Sequence of the first protein:
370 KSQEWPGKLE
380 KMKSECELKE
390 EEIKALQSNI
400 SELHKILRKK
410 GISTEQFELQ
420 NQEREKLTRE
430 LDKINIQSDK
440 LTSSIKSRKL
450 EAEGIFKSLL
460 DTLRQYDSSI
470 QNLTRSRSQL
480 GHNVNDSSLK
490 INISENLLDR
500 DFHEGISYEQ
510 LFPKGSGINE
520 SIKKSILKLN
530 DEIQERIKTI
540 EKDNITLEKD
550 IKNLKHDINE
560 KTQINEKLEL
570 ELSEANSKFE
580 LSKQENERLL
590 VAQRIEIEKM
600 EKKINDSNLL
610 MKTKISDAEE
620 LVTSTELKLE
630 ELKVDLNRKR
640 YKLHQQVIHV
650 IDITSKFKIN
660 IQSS

Contacts between the two chains:
Residue I596 in the first protein contacts residue L376 in the second protein (closest heavy-atom distance 4.8 Å).
Residue L430 in the first protein is in contact with residue L262 in the second protein (closest heavy-atom distance 5.0 Å).
Residue S437 in the first protein contacts residue L273 in the second protein (closest heavy-atom distance 4.7 Å).
Residue I517 in the first protein interacts with residue E296 in the second protein (closest heavy-atom distance 3.8 Å).
Residue F501 in the first protein is in contact with residue N282 in the second protein (closest heavy-atom distance 3.3 Å).
Residue I505 in the first protein interacts with residue T289 in the second protein (closest heavy-atom distance 5.0 Å).
Residue L395 in the first protein interacts with residue L237 in the second protein (closest heavy-atom distance 4.5 Å).
Residue F501 in the first protein contacts residue A278 in the second protein (closest heavy-atom distance 4.0 Å).
Residue S412 in the first protein interacts with residue T250 in the second protein (closest heavy-atom distance 4.9 Å).
Residue K388 in the first protein is in contact with residue L230 in the second protein (closest heavy-atom distance 4.9 Å).
Residue L546 in the first protein contacts residue L325 in the second protein (closest heavy-atom distance 4.0 Å).
Residue I532 in the first protein is in contact with residue S311 in the second protein (closest heavy-atom distance 4.7 Å).
Residue L430 in the first protein interacts with residue L266 in the second protein (closest heavy-atom distance 4.4 Å).
Residue L440 in the first protein contacts residue L276 in the second protein (closest heavy-atom distance 4.1 Å).
Residue N585 in the first protein contacts residue T365 in the second protein (closest heavy-atom distance 4.2 Å).
Residue Q592 in the first protein is in contact with residue N372 in the second protein (closest heavy-atom distance 4.0 Å).
Residue L635 in the first protein is in contact with residue F421 in the second protein (closest heavy-atom distance 4.5 Å).
Residue W374 in the first protein contacts residue Y216 in the second protein (closest heavy-atom distance 4.7 Å).
Residue T624 in the first protein is in contact with residue L410 in the second protein (closest heavy-atom distance 4.5 Å).
Residue L642 in the first protein interacts with residue I428 in the second protein (closest heavy-atom distance 4.7 Å).
Residue I411 in the first protein interacts with residue S248 in the second protein (closest heavy-atom distance 4.5 Å).
Residue L567 in the first protein contacts residue L347 in the second protein (closest heavy-atom distance 4.0 Å).
Residue G504 in the first protein contacts residue N282 in the second protein (closest heavy-atom distance 4.1 Å).
Residue L567 in the first protein is in contact with residue L351 in the second protein (closest heavy-atom distance 4.9 Å).
Residue T413 in the first protein is in contact with residue T250 in the second protein (closest heavy-atom distance 4.6 Å).
Residue F501 in the first protein is in contact with residue Q279 in the second protein (closest heavy-atom distance 3.7 Å).
Residue K560 in the first protein contacts residue I340 in the second protein (closest heavy-atom distance 4.8 Å).
Residue I505 in the first protein contacts residue T286 in the second protein (closest heavy-atom distance 3.6 Å).
Residue Y507 in the first protein is in contact with residue T289 in the second protein (closest heavy-atom distance 3.8 Å).
Residue L402 in the first protein interacts with residue L244 in the second protein (closest heavy-atom distance 4.2 Å).
Residue A574 in the first protein interacts with residue Q354 in the second protein (closest heavy-atom distance 3.7 Å).
Residue E503 in the first protein contacts residue N282 in the second protein (closest heavy-atom distance 4.0 Å).
Residue I411 in the first protein is in contact with residue I247 in the second protein (closest heavy-atom distance 4.1 Å).
Residue I454 in the first protein interacts with residue F290 in the second protein (closest heavy-atom distance 4.7 Å).
Residue I505 in the first protein is in contact with residue D285 in the second protein (closest heavy-atom distance 3.4 Å).
Residue I433 in the first protein contacts residue R269 in the second protein (closest heavy-atom distance 5.0 Å).
Residue R447 in the first protein is in contact with residue L283 in the second protein (closest heavy-atom distance 4.2 Å).
Residue L458 in the first protein interacts with residue F290 in the second protein (closest heavy-atom distance 4.8 Å).
Residue I539 in the first protein interacts with residue L318 in the second protein (closest heavy-atom distance 4.6 Å).
Residue N529 in the first protein interacts with residue V308 in the second protein (closest heavy-atom distance 4.4 Å).
Residue A451 in the first protein interacts with residue L283 in the second protein (closest heavy-atom distance 5.0 Å).
Residue S506 in the first protein contacts residue T289 in the second protein (closest heavy-atom distance 4.2 Å).
Residue S475 in the first protein is in contact with residue N312 in the second protein (closest heavy-atom distance 4.9 Å).
Residue T461 in the first protein interacts with residue L297 in the second protein (closest heavy-atom distance 4.9 Å).
Residue I505 in the first protein interacts with residue N282 in the second protein (closest heavy-atom distance 4.4 Å).
Residue L553 in the first protein is in contact with residue L332 in the second protein (closest heavy-atom distance 4.8 Å).
Residue G410 in the first protein is in contact with residue I247 in the second protein (closest heavy-atom distance 4.2 Å).

These two protein chains interact to form a complex.

Sequence of the second protein:
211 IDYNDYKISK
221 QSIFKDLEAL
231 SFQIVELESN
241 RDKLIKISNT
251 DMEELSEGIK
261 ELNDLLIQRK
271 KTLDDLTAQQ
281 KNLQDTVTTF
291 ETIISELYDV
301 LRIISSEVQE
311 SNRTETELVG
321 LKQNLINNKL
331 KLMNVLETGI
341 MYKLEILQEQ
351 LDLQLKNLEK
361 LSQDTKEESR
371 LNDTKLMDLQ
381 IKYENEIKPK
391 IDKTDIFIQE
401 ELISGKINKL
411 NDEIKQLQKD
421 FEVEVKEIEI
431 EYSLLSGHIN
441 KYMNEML